The following describes two proteins that form a bound complex.

Residue-level contacts at the interface:
Residue K95 in chain B contacts residue Q48 in chain A (closest heavy-atom distance 4.6 Å).
Residue V81 in chain B interacts with residue F210 in chain A (closest heavy-atom distance 3.8 Å).

Sequence of chain B:
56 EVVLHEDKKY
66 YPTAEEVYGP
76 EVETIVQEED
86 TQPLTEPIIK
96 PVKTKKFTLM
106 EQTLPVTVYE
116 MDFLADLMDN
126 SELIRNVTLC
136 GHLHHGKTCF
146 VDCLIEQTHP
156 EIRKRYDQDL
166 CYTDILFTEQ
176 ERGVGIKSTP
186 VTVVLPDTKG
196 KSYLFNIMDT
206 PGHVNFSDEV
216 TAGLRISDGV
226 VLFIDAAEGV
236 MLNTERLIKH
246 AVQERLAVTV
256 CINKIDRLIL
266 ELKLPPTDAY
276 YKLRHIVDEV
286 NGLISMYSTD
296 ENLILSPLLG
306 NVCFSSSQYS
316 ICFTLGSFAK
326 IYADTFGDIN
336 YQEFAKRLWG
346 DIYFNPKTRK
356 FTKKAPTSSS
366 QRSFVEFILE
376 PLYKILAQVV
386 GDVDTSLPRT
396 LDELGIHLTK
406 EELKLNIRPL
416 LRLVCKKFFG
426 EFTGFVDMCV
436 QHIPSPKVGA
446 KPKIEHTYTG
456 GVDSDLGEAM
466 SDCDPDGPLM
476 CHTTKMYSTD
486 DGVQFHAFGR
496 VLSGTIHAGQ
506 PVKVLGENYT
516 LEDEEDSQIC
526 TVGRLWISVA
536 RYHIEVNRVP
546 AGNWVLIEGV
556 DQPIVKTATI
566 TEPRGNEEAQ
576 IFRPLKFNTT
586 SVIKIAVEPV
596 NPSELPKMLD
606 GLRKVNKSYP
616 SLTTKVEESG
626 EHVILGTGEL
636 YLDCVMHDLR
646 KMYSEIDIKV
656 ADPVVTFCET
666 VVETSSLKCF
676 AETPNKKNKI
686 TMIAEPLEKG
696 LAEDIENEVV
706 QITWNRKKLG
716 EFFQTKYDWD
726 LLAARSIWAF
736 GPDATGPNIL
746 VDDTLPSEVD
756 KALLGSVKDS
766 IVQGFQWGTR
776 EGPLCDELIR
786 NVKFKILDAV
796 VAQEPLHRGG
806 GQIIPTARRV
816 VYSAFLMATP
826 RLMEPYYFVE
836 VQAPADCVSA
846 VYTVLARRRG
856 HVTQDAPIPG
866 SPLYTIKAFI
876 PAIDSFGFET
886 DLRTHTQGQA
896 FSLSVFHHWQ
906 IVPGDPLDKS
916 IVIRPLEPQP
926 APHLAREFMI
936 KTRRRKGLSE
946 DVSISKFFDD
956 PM

Sequence of chain A:
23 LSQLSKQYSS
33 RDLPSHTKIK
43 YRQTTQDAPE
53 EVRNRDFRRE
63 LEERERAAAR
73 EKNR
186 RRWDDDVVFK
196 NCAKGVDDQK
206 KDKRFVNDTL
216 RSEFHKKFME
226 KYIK